Sequence of chain A:
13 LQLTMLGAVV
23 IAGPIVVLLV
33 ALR

Residue-level contacts at the interface:
Residue I20 in chain B is in contact with residue V28 in chain A (closest heavy-atom distance 3.9 Å).
Residue F17 in chain B contacts residue A20 in chain A (closest heavy-atom distance 4.5 Å).
Residue I21 in chain B interacts with residue L31 in chain A (closest heavy-atom distance 4.0 Å).
Residue T29 in chain B interacts with residue R35 in chain A (closest heavy-atom distance 3.2 Å).
Residue P24 in chain B is in contact with residue V32 in chain A (closest heavy-atom distance 4.7 Å).
Residue D31 in chain B interacts with residue R35 in chain A (closest heavy-atom distance 4.0 Å).
Residue V25 in chain B contacts residue L31 in chain A (closest heavy-atom distance 3.7 Å).
Residue V25 in chain B interacts with residue V32 in chain A (closest heavy-atom distance 4.1 Å).
Residue V25 in chain B is in contact with residue R35 in chain A (closest heavy-atom distance 3.4 Å).
Residue I21 in chain B is in contact with residue V28 in chain A (closest heavy-atom distance 3.6 Å).
Residue V25 in chain B is in contact with residue V28 in chain A (closest heavy-atom distance 4.4 Å).
Residue I21 in chain B is in contact with residue A24 in chain A (closest heavy-atom distance 4.5 Å).
Residue P24 in chain B is in contact with residue V28 in chain A (closest heavy-atom distance 3.4 Å).
Residue S28 in chain B contacts residue V32 in chain A (closest heavy-atom distance 4.0 Å).
Residue T29 in chain B interacts with residue V32 in chain A (closest heavy-atom distance 4.2 Å).
Residue F17 in chain B interacts with residue A24 in chain A (closest heavy-atom distance 3.5 Å).
Residue I21 in chain B contacts residue I27 in chain A (closest heavy-atom distance 3.8 Å).

These two protein chains interact to form a complex.

Sequence of chain B:
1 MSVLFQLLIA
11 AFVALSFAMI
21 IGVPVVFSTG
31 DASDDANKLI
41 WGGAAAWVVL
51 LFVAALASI